Sequence of chain B:
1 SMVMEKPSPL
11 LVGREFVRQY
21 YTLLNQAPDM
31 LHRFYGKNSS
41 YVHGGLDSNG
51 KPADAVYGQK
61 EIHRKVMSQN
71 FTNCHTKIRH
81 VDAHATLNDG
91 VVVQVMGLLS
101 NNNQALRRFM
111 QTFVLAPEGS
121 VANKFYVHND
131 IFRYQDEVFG

Contacts between the two chains:
Residue L11 in chain B interacts with residue L1 in chain A (closest heavy-atom distance 4.3 Å).
Residue L23 in chain B interacts with residue A15 in chain A (closest heavy-atom distance 3.9 Å).
Residue F125 in chain B interacts with residue F3 in chain A (closest heavy-atom distance 3.2 Å).
Residue Q59 in chain B is in contact with residue D5 in chain A (closest heavy-atom distance 4.9 Å).
Residue K124 in chain B interacts with residue D5 in chain A (closest heavy-atom distance 4.1 Å).
Residue E15 in chain B contacts residue L1 in chain A (closest heavy-atom distance 4.1 Å).
Residue N123 in chain B interacts with residue L1 in chain A (closest heavy-atom distance 3.8 Å).
Residue F125 in chain B interacts with residue L1 in chain A (closest heavy-atom distance 4.2 Å).
Residue P7 in chain B contacts residue L1 in chain A (closest heavy-atom distance 4.2 Å).
Residue F34 in chain B is in contact with residue F3 in chain A (closest heavy-atom distance 3.7 Å).
Residue R33 in chain B contacts residue D7 in chain A (closest heavy-atom distance 4.8 Å).
Residue M30 in chain B is in contact with residue L14 in chain A (closest heavy-atom distance 4.1 Å).
Residue T22 in chain B is in contact with residue V11 in chain A (closest heavy-atom distance 4.7 Å).
Residue E118 in chain B contacts residue G4 in chain A (closest heavy-atom distance 2.8 Å).
Residue Q26 in chain B contacts residue A15 in chain A (closest heavy-atom distance 3.2 Å).
Residue K124 in chain B interacts with residue T2 in chain A (closest heavy-atom distance 2.6 Å).
Residue R33 in chain B interacts with residue D5 in chain A (closest heavy-atom distance 2.8 Å).
Residue R33 in chain B interacts with residue G4 in chain A (closest heavy-atom distance 3.2 Å).
Residue T22 in chain B is in contact with residue A15 in chain A (closest heavy-atom distance 3.5 Å).
Residue A27 in chain B is in contact with residue L14 in chain A (closest heavy-atom distance 4.5 Å).
Residue R33 in chain B contacts residue E10 in chain A (closest heavy-atom distance 2.9 Å).
Residue R18 in chain B contacts residue D12 in chain A (closest heavy-atom distance 2.8 Å).
Residue L23 in chain B is in contact with residue F6 in chain A (closest heavy-atom distance 3.6 Å).
Residue Y35 in chain B interacts with residue G4 in chain A (closest heavy-atom distance 5.0 Å).
Residue R33 in chain B is in contact with residue F3 in chain A (closest heavy-atom distance 4.8 Å).
Residue E15 in chain B is in contact with residue F3 in chain A (closest heavy-atom distance 4.1 Å).
Residue L23 in chain B contacts residue L14 in chain A (closest heavy-atom distance 3.9 Å).
Residue F34 in chain B is in contact with residue V11 in chain A (closest heavy-atom distance 4.1 Å).
Residue F34 in chain B interacts with residue G4 in chain A (closest heavy-atom distance 3.9 Å).
Residue L23 in chain B interacts with residue V11 in chain A (closest heavy-atom distance 4.4 Å).
Residue K124 in chain B is in contact with residue F3 in chain A (closest heavy-atom distance 4.1 Å).
Residue N123 in chain B is in contact with residue T2 in chain A (closest heavy-atom distance 3.4 Å).
Residue R33 in chain B interacts with residue L14 in chain A (closest heavy-atom distance 4.5 Å).
Residue Q19 in chain B is in contact with residue D12 in chain A (closest heavy-atom distance 4.8 Å).
Residue F125 in chain B is in contact with residue T2 in chain A (closest heavy-atom distance 3.4 Å).
Residue Q19 in chain B is in contact with residue L1 in chain A (closest heavy-atom distance 4.2 Å).
Residue V12 in chain B contacts residue L1 in chain A (closest heavy-atom distance 4.3 Å).
Residue F125 in chain B contacts residue G4 in chain A (closest heavy-atom distance 2.9 Å).
Residue E118 in chain B is in contact with residue D5 in chain A (closest heavy-atom distance 4.0 Å).
Residue M30 in chain B interacts with residue F6 in chain A (closest heavy-atom distance 3.6 Å).
Residue V12 in chain B is in contact with residue F3 in chain A (closest heavy-atom distance 3.7 Å).
Residue Q26 in chain B interacts with residue S16 in chain A (closest heavy-atom distance 4.6 Å).
Residue F34 in chain B is in contact with residue F6 in chain A (closest heavy-atom distance 3.6 Å).
Residue Q26 in chain B interacts with residue L14 in chain A (closest heavy-atom distance 3.8 Å).
Residue Q19 in chain B interacts with residue F3 in chain A (closest heavy-atom distance 3.5 Å).
Residue Q26 in chain B is in contact with residue G17 in chain A (closest heavy-atom distance 3.7 Å).
Residue K124 in chain B interacts with residue G4 in chain A (closest heavy-atom distance 2.9 Å).
Residue K124 in chain B interacts with residue F6 in chain A (closest heavy-atom distance 2.8 Å).
Residue R33 in chain B is in contact with residue F6 in chain A (closest heavy-atom distance 3.6 Å).
Residue Q19 in chain B interacts with residue V11 in chain A (closest heavy-atom distance 3.5 Å).
Residue Y126 in chain B interacts with residue G4 in chain A (closest heavy-atom distance 4.2 Å).
Residue F16 in chain B is in contact with residue F3 in chain A (closest heavy-atom distance 3.7 Å).
Residue L115 in chain B is in contact with residue F3 in chain A (closest heavy-atom distance 4.5 Å).
Residue K124 in chain B is in contact with residue D7 in chain A (closest heavy-atom distance 5.0 Å).

These two protein chains interact to form a complex.

Sequence of chain A:
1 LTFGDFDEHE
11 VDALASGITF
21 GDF